The following describes two proteins that form a bound complex.

Residue-level contacts at the interface:
Residue I211 in protein 2 interacts with residue N12 in protein 1 (closest heavy-atom distance 2.9 Å).
Residue R117 in protein 2 contacts residue D45 in protein 1 (closest heavy-atom distance 2.6 Å).
Residue D149 in protein 2 is in contact with residue R85 in protein 1 (closest heavy-atom distance 2.8 Å).
Residue R164 in protein 2 contacts residue E58 in protein 1 (closest heavy-atom distance 2.5 Å).
Residue Q116 in protein 2 contacts residue S40 in protein 1 (closest heavy-atom distance 2.8 Å).
Residue M95 in protein 2 interacts with residue V94 in protein 1 (closest heavy-atom distance 3.2 Å).
Residue R164 in protein 2 contacts residue F61 in protein 1 (closest heavy-atom distance 3.4 Å).
Residue I148 in protein 2 contacts residue F83 in protein 1 (closest heavy-atom distance 2.7 Å).
Residue N103 in protein 2 interacts with residue V94 in protein 1 (closest heavy-atom distance 3.4 Å).
Residue V151 in protein 2 interacts with residue V69 in protein 1 (closest heavy-atom distance 3.3 Å).
Residue S113 in protein 2 interacts with residue Q64 in protein 1 (closest heavy-atom distance 2.5 Å).
Residue L112 in protein 2 contacts residue S37 in protein 1 (closest heavy-atom distance 3.2 Å).
Residue Q116 in protein 2 is in contact with residue E41 in protein 1 (closest heavy-atom distance 3.2 Å).
Residue Y166 in protein 2 contacts residue S65 in protein 1 (closest heavy-atom distance 3.2 Å).
Residue I185 in protein 2 interacts with residue L66 in protein 1 (closest heavy-atom distance 3.4 Å).
Residue L112 in protein 2 is in contact with residue V38 in protein 1 (closest heavy-atom distance 2.7 Å).
Residue S155 in protein 2 interacts with residue Q64 in protein 1 (closest heavy-atom distance 2.7 Å).
Residue Q116 in protein 2 interacts with residue T42 in protein 1 (closest heavy-atom distance 3.1 Å).
Residue L112 in protein 2 contacts residue Q36 in protein 1 (closest heavy-atom distance 2.9 Å).
Residue I190 in protein 2 interacts with residue K95 in protein 1 (closest heavy-atom distance 3.1 Å).
Residue F100 in protein 2 contacts residue K95 in protein 1 (closest heavy-atom distance 2.9 Å).
Residue R109 in protein 2 is in contact with residue Q33 in protein 1 (closest heavy-atom distance 2.8 Å).
Residue E129 in protein 2 contacts residue W27 in protein 1 (closest heavy-atom distance 3.1 Å).
Residue H133 in protein 2 is in contact with residue V23 in protein 1 (closest heavy-atom distance 3.2 Å).
Residue F147 in protein 2 interacts with residue K84 in protein 1 (closest heavy-atom distance 3.4 Å).
Residue E129 in protein 2 is in contact with residue Q24 in protein 1 (closest heavy-atom distance 3.4 Å).
Residue V111 in protein 2 contacts residue Q36 in protein 1 (closest heavy-atom distance 3.4 Å).
Residue Y166 in protein 2 contacts residue Y62 in protein 1 (closest heavy-atom distance 3.5 Å).
Residue K128 in protein 2 is in contact with residue T39 in protein 1 (closest heavy-atom distance 3.2 Å).
Residue I185 in protein 2 interacts with residue R73 in protein 1 (closest heavy-atom distance 3.3 Å).
Residue E167 in protein 2 is in contact with residue R85 in protein 1 (closest heavy-atom distance 3.1 Å).
Residue P110 in protein 2 contacts residue Q36 in protein 1 (closest heavy-atom distance 3.3 Å).
Residue W162 in protein 2 is in contact with residue R57 in protein 1 (closest heavy-atom distance 3.4 Å).
Residue N103 in protein 2 interacts with residue K95 in protein 1 (closest heavy-atom distance 2.8 Å).
Residue N4 in protein 2 contacts residue E34 in protein 1 (closest heavy-atom distance 2.9 Å).
Residue F114 in protein 2 is in contact with residue V38 in protein 1 (closest heavy-atom distance 2.8 Å).
Residue F2 in protein 2 contacts residue E34 in protein 1 (closest heavy-atom distance 3.4 Å).
Residue L187 in protein 2 contacts residue Y62 in protein 1 (closest heavy-atom distance 2.8 Å).
Residue G82 in protein 2 is in contact with residue R22 in protein 1 (closest heavy-atom distance 3.2 Å).
Residue K106 in protein 2 interacts with residue E92 in protein 1 (closest heavy-atom distance 2.9 Å).
Residue C104 in protein 2 is in contact with residue M93 in protein 1 (closest heavy-atom distance 3.4 Å).
Residue E129 in protein 2 is in contact with residue L25 in protein 1 (closest heavy-atom distance 3.1 Å).
Residue S186 in protein 2 is in contact with residue Y62 in protein 1 (closest heavy-atom distance 3.4 Å).
Residue C104 in protein 2 interacts with residue V94 in protein 1 (closest heavy-atom distance 2.9 Å).
Residue E213 in protein 2 contacts residue V10 in protein 1 (closest heavy-atom distance 3.4 Å).
Residue R109 in protein 2 is in contact with residue Q36 in protein 1 (closest heavy-atom distance 3.2 Å).
Residue G102 in protein 2 interacts with residue K95 in protein 1 (closest heavy-atom distance 2.9 Å).
Residue P139 in protein 2 contacts residue E34 in protein 1 (closest heavy-atom distance 3.5 Å).
Residue Y166 in protein 2 is in contact with residue F61 in protein 1 (closest heavy-atom distance 3.4 Å).
Residue F114 in protein 2 interacts with residue T39 in protein 1 (closest heavy-atom distance 3.2 Å).
Residue F154 in protein 2 contacts residue Q64 in protein 1 (closest heavy-atom distance 3.2 Å).
Residue F147 in protein 2 contacts residue P86 in protein 1 (closest heavy-atom distance 3.4 Å).
Residue S153 in protein 2 interacts with residue S65 in protein 1 (closest heavy-atom distance 2.9 Å).
Residue D115 in protein 2 interacts with residue N43 in protein 1 (closest heavy-atom distance 2.6 Å).
Residue F114 in protein 2 contacts residue S40 in protein 1 (closest heavy-atom distance 2.7 Å).
Residue T101 in protein 2 is in contact with residue M100 in protein 1 (closest heavy-atom distance 3.1 Å).
Residue M3 in protein 2 is in contact with residue E34 in protein 1 (closest heavy-atom distance 2.7 Å).
Residue R109 in protein 2 interacts with residue E34 in protein 1 (closest heavy-atom distance 3.2 Å).
Residue R117 in protein 2 is in contact with residue N43 in protein 1 (closest heavy-atom distance 3.0 Å).
Residue M95 in protein 2 contacts residue K95 in protein 1 (closest heavy-atom distance 3.2 Å).

Sequence of protein 2:
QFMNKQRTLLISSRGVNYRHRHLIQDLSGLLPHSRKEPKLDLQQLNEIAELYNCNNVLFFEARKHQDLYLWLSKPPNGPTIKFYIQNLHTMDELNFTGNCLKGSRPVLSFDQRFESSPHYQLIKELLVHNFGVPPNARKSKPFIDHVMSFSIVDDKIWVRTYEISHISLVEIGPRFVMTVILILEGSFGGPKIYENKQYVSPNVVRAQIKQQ

Sequence of protein 1:
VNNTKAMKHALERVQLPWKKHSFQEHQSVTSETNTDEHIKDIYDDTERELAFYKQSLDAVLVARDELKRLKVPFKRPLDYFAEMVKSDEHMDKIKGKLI